Sequence of the first protein:
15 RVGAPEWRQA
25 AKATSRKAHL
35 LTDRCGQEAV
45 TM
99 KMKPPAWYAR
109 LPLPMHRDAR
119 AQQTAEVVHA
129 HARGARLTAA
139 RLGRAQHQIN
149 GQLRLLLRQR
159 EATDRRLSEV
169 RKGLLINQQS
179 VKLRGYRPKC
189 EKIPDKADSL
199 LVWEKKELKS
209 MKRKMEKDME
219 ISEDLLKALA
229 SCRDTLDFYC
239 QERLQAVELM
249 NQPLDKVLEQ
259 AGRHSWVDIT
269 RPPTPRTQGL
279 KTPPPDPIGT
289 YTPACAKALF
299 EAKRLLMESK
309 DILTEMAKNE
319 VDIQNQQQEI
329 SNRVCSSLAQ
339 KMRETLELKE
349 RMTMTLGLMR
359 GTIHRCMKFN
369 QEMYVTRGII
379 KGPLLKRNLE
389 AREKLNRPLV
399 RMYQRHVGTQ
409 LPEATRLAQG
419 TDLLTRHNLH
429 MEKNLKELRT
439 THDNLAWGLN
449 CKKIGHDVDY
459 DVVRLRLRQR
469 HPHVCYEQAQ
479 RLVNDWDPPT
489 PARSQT

Contacts between the two chains:
Residue R339 in the second protein interacts with residue K384 in the first protein (closest heavy-atom distance 3.0 Å).
Residue K338 in the second protein contacts residue L382 in the first protein (closest heavy-atom distance 4.0 Å).
Residue T337 in the second protein interacts with residue K384 in the first protein (closest heavy-atom distance 2.9 Å).
Residue T334 in the second protein interacts with residue K384 in the first protein (closest heavy-atom distance 3.9 Å).
Residue R339 in the second protein contacts residue L383 in the first protein (closest heavy-atom distance 3.1 Å).
Residue R339 in the second protein contacts residue L382 in the first protein (closest heavy-atom distance 2.5 Å).
Residue K338 in the second protein interacts with residue K384 in the first protein (closest heavy-atom distance 4.6 Å).
Residue R339 in the second protein contacts residue K379 in the first protein (closest heavy-atom distance 4.8 Å).
Residue T340 in the second protein is in contact with residue L382 in the first protein (closest heavy-atom distance 4.7 Å).

Sequence of the second protein:
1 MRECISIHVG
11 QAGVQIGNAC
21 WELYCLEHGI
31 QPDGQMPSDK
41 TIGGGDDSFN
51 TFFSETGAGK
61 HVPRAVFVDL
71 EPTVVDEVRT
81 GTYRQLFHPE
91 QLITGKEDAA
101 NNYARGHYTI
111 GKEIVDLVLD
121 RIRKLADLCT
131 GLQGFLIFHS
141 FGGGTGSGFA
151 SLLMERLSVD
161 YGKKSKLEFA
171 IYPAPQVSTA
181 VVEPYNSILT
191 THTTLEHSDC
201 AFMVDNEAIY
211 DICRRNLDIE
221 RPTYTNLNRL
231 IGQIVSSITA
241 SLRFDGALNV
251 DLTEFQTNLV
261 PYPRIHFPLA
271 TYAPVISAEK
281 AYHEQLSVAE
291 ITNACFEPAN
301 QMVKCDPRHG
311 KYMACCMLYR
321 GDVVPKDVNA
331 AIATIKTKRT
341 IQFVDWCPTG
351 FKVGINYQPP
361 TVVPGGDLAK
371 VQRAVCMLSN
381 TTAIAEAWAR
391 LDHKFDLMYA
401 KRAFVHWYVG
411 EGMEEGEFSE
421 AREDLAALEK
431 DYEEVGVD

The following describes two proteins that form a bound complex.